The following describes two proteins that form a bound complex.

Contacts between the two chains:
Residue I37 in protein 2 contacts residue T46 in protein 1 (closest heavy-atom distance 3.7 Å).
Residue Q15 in protein 2 contacts residue M28 in protein 1 (closest heavy-atom distance 4.0 Å).
Residue Q15 in protein 2 interacts with residue Y24 in protein 1 (closest heavy-atom distance 4.8 Å).
Residue V33 in protein 2 is in contact with residue F42 in protein 1 (closest heavy-atom distance 3.7 Å).
Residue A18 in protein 2 interacts with residue I32 in protein 1 (closest heavy-atom distance 3.8 Å).
Residue V29 in protein 2 interacts with residue I39 in protein 1 (closest heavy-atom distance 3.8 Å).
Residue V30 in protein 2 contacts residue F42 in protein 1 (closest heavy-atom distance 4.3 Å).
Residue D5 in protein 2 contacts residue E20 in protein 1 (closest heavy-atom distance 4.5 Å).
Residue A25 in protein 2 contacts residue I39 in protein 1 (closest heavy-atom distance 4.2 Å).
Residue L41 in protein 2 is in contact with residue S50 in protein 1 (closest heavy-atom distance 4.3 Å).
Residue Q15 in protein 2 is in contact with residue V31 in protein 1 (closest heavy-atom distance 3.6 Å).
Residue I22 in protein 2 contacts residue I32 in protein 1 (closest heavy-atom distance 4.6 Å).
Residue W26 in protein 2 contacts residue I39 in protein 1 (closest heavy-atom distance 3.6 Å).
Residue I22 in protein 2 is in contact with residue A35 in protein 1 (closest heavy-atom distance 3.6 Å).
Residue F11 in protein 2 interacts with residue Y21 in protein 1 (closest heavy-atom distance 3.9 Å).
Residue K40 in protein 2 interacts with residue S47 in protein 1 (closest heavy-atom distance 3.3 Å).
Residue F11 in protein 2 contacts residue A25 in protein 1 (closest heavy-atom distance 4.5 Å).
Residue I22 in protein 2 is in contact with residue V31 in protein 1 (closest heavy-atom distance 3.3 Å).
Residue K44 in protein 2 interacts with residue S50 in protein 1 (closest heavy-atom distance 3.2 Å).
Residue I37 in protein 2 is in contact with residue S50 in protein 1 (closest heavy-atom distance 3.7 Å).
Residue V29 in protein 2 contacts residue F42 in protein 1 (closest heavy-atom distance 4.1 Å).
Residue W26 in protein 2 interacts with residue F42 in protein 1 (closest heavy-atom distance 3.9 Å).
Residue I37 in protein 2 contacts residue S47 in protein 1 (closest heavy-atom distance 4.3 Å).
Residue F11 in protein 2 contacts residue Y24 in protein 1 (closest heavy-atom distance 3.5 Å).
Residue V33 in protein 2 interacts with residue K43 in protein 1 (closest heavy-atom distance 3.8 Å).
Residue V33 in protein 2 is in contact with residue T46 in protein 1 (closest heavy-atom distance 4.0 Å).
Residue L14 in protein 2 interacts with residue M28 in protein 1 (closest heavy-atom distance 4.2 Å).
Residue A18 in protein 2 interacts with residue M28 in protein 1 (closest heavy-atom distance 4.4 Å).
Residue K40 in protein 2 interacts with residue S50 in protein 1 (closest heavy-atom distance 2.9 Å).
Residue Q15 in protein 2 is in contact with residue A27 in protein 1 (closest heavy-atom distance 3.7 Å).
Residue V29 in protein 2 interacts with residue K43 in protein 1 (closest heavy-atom distance 3.9 Å).
Residue W26 in protein 2 interacts with residue A35 in protein 1 (closest heavy-atom distance 4.3 Å).
Residue W26 in protein 2 contacts residue G38 in protein 1 (closest heavy-atom distance 3.7 Å).
Residue T19 in protein 2 contacts residue V31 in protein 1 (closest heavy-atom distance 4.1 Å).
Residue K8 in protein 2 interacts with residue Y24 in protein 1 (closest heavy-atom distance 3.6 Å).
Residue A7 in protein 2 interacts with residue Y21 in protein 1 (closest heavy-atom distance 3.4 Å).
Residue N12 in protein 2 contacts residue Y24 in protein 1 (closest heavy-atom distance 5.0 Å).

Sequence of protein 2:
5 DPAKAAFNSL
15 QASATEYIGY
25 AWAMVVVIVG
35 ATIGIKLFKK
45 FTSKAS

Sequence of protein 1:
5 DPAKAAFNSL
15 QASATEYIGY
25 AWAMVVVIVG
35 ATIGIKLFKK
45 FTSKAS